Sequence of chain B:
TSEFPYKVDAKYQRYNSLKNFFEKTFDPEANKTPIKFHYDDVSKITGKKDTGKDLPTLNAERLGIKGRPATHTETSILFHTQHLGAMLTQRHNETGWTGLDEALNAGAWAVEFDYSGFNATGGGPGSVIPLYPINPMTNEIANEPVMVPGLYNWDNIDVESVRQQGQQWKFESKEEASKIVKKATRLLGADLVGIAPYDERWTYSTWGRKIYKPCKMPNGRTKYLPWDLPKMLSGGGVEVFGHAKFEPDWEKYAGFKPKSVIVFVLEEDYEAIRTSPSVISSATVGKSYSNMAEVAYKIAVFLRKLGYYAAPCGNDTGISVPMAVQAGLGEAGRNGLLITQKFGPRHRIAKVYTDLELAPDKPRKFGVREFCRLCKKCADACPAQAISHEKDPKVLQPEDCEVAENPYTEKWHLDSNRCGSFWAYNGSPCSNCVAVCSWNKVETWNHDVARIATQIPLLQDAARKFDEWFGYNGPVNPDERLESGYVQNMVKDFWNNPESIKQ

These two protein chains interact to form a complex.

Sequence of chain A:
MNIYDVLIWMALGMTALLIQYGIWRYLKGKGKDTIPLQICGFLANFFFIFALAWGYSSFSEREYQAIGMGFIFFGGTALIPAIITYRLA

Interface contacts:
Residue D448 in chain B is in contact with residue I3 in chain A (closest heavy-atom distance 3.3 Å).
Residue W445 in chain B is in contact with residue V6 in chain A (closest heavy-atom distance 4.0 Å).
Residue W445 in chain B interacts with residue M1 in chain A (closest heavy-atom distance 4.3 Å).
Residue E443 in chain B is in contact with residue M1 in chain A (closest heavy-atom distance 4.0 Å).
Residue T444 in chain B interacts with residue M1 in chain A (closest heavy-atom distance 4.7 Å).
Residue W445 in chain B contacts residue N2 in chain A (closest heavy-atom distance 3.0 Å).
Residue Q503 in chain B is in contact with residue M1 in chain A (closest heavy-atom distance 4.7 Å).
Residue W445 in chain B interacts with residue I3 in chain A (closest heavy-atom distance 4.7 Å).
Residue T444 in chain B interacts with residue N2 in chain A (closest heavy-atom distance 4.1 Å).
Residue D448 in chain B contacts residue N2 in chain A (closest heavy-atom distance 3.9 Å).
Residue V449 in chain B contacts residue I3 in chain A (closest heavy-atom distance 4.4 Å).